This data describes a binding interaction between two proteins.

Sequence of protein 1:
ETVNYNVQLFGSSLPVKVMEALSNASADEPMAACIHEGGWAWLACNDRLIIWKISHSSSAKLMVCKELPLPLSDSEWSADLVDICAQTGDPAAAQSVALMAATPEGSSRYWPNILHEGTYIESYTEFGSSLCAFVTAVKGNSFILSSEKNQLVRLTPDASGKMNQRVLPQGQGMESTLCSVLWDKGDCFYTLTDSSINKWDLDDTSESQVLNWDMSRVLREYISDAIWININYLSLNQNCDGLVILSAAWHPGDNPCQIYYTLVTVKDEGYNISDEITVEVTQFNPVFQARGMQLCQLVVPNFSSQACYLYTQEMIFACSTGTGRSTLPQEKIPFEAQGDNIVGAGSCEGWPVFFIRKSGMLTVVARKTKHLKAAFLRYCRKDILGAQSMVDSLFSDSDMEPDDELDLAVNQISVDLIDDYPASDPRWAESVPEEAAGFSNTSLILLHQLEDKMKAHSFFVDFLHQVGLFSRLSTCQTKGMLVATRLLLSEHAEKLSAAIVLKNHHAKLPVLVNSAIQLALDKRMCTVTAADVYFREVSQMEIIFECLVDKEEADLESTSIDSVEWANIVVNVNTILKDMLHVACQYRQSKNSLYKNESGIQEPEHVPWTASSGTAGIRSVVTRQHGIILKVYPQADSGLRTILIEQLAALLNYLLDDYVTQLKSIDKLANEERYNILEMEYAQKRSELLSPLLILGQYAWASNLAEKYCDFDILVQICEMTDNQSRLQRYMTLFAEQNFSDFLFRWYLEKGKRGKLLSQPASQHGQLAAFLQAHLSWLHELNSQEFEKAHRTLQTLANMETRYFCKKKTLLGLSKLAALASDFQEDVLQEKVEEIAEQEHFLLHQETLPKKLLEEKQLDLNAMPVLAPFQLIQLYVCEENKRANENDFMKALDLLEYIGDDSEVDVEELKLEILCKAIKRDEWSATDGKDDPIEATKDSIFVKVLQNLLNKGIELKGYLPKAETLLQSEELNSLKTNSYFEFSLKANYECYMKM

Sequence of protein 2:
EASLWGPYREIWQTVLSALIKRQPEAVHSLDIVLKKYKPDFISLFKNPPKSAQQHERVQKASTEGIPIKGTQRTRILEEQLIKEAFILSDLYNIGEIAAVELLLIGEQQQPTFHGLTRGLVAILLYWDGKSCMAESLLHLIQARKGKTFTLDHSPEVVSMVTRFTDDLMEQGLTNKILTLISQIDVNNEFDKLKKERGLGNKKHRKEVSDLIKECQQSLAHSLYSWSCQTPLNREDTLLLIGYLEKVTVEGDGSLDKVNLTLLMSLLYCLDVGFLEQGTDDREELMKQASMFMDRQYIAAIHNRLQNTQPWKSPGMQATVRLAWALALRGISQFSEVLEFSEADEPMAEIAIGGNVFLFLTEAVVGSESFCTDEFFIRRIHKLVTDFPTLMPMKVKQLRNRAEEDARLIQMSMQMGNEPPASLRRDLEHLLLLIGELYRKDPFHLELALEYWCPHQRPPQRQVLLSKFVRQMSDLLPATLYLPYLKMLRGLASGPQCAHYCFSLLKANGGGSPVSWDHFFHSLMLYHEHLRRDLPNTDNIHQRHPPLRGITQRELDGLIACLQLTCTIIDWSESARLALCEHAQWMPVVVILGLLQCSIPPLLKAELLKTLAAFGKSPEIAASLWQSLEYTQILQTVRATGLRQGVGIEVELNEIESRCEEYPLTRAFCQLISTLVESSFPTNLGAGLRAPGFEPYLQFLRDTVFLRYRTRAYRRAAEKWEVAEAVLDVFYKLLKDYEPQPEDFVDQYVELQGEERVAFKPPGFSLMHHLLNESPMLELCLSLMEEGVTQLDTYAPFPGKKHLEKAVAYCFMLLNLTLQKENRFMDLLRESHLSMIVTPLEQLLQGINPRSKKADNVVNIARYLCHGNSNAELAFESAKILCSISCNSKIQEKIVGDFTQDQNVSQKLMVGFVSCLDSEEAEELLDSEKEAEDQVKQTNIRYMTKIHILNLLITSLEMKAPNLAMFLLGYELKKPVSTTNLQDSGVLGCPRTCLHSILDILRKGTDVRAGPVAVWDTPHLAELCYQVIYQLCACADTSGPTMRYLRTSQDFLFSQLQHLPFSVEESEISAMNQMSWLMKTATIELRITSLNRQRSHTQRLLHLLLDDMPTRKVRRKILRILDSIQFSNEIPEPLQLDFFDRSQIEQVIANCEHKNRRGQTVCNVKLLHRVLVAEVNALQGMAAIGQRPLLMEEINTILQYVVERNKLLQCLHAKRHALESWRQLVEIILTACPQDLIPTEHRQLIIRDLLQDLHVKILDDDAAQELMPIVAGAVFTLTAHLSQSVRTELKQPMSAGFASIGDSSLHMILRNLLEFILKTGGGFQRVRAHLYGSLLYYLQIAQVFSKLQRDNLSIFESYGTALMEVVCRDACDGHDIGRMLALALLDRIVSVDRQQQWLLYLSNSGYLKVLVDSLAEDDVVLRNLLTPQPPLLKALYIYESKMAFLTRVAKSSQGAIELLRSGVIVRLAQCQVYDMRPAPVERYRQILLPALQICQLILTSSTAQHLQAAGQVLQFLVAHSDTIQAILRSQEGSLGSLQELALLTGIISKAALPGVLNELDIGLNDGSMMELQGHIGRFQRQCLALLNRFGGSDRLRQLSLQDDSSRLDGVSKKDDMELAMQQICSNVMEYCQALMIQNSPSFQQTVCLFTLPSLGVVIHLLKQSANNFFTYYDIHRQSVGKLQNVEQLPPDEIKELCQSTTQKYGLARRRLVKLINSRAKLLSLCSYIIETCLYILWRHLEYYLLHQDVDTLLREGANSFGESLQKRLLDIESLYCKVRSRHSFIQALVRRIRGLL

Contacts between the two chains:
Residue S344 in protein 2 contacts residue H747 in protein 1 (closest heavy-atom distance 4.3 Å).
Residue F301 in protein 2 interacts with residue H747 in protein 1 (closest heavy-atom distance 4.8 Å).